Sequence of chain A:
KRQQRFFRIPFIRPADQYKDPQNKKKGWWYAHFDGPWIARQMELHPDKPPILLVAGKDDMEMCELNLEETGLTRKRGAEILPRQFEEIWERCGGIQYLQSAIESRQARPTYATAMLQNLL

The following describes two proteins that form a bound complex.

Sequence of chain B:
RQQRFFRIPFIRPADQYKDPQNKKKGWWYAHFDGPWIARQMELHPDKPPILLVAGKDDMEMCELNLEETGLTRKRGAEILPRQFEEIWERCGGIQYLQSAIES

Residue-level contacts at the interface:
Residue L91 in chain A contacts residue E89 in chain B (closest heavy-atom distance 3.5 Å).
Residue I90 in chain A contacts residue L91 in chain B (closest heavy-atom distance 3.8 Å).
Residue L91 in chain A interacts with residue I90 in chain B (closest heavy-atom distance 3.8 Å).
Residue L91 in chain A is in contact with residue L91 in chain B (closest heavy-atom distance 3.9 Å).
Residue E89 in chain A interacts with residue L91 in chain B (closest heavy-atom distance 3.3 Å).
Residue R86 in chain A is in contact with residue E97 in chain B (closest heavy-atom distance 4.0 Å).